The following describes two proteins that form a bound complex.

Sequence of chain A:
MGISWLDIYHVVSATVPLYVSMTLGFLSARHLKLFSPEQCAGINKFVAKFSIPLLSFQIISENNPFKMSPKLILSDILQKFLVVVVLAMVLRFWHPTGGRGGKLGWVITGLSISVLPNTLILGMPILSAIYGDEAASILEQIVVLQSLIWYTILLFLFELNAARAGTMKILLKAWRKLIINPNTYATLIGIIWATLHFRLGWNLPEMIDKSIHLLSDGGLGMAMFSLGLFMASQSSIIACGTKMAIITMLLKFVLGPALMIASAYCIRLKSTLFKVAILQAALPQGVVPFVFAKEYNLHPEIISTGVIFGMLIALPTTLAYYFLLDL

Residue-level contacts at the interface:
Residue F266 in chain B interacts with residue F50 in chain A (closest heavy-atom distance 3.7 Å).
Residue V16 in chain B is in contact with residue M248 in chain A (closest heavy-atom distance 4.0 Å).
Residue L255 in chain B interacts with residue S21 in chain A (closest heavy-atom distance 3.5 Å).
Residue L255 in chain B contacts residue L18 in chain A (closest heavy-atom distance 3.6 Å).
Residue L255 in chain B interacts with residue P17 in chain A (closest heavy-atom distance 3.5 Å).
Residue G259 in chain B interacts with residue G259 in chain A (closest heavy-atom distance 3.8 Å).
Residue L255 in chain B contacts residue G259 in chain A (closest heavy-atom distance 4.1 Å).
Residue A41 in chain B is in contact with residue Q39 in chain A (closest heavy-atom distance 4.0 Å).
Residue F35 in chain B contacts residue F46 in chain A (closest heavy-atom distance 3.7 Å).
Residue F46 in chain B interacts with residue F35 in chain A (closest heavy-atom distance 3.7 Å).
Residue F46 in chain B contacts residue F266 in chain A (closest heavy-atom distance 3.5 Å).
Residue F35 in chain B contacts residue G42 in chain A (closest heavy-atom distance 3.4 Å).
Residue G42 in chain B interacts with residue Q39 in chain A (closest heavy-atom distance 3.5 Å).
Residue P17 in chain B is in contact with residue L255 in chain A (closest heavy-atom distance 3.5 Å).
Residue S28 in chain B is in contact with residue F50 in chain A (closest heavy-atom distance 2.9 Å).
Residue K45 in chain B interacts with residue L34 in chain A (closest heavy-atom distance 2.8 Å).
Residue L18 in chain B is in contact with residue L255 in chain A (closest heavy-atom distance 3.6 Å).
Residue Q39 in chain B interacts with residue G42 in chain A (closest heavy-atom distance 3.5 Å).
Residue F266 in chain B contacts residue F46 in chain A (closest heavy-atom distance 3.5 Å).
Residue S36 in chain B is in contact with residue E38 in chain A (closest heavy-atom distance 3.5 Å).
Residue P17 in chain B is in contact with residue K251 in chain A (closest heavy-atom distance 3.6 Å).
Residue S252 in chain B is in contact with residue P17 in chain A (closest heavy-atom distance 3.6 Å).
Residue L256 in chain B interacts with residue F266 in chain A (closest heavy-atom distance 3.9 Å).
Residue L24 in chain B interacts with residue L256 in chain A (closest heavy-atom distance 3.2 Å).
Residue Q39 in chain B interacts with residue K45 in chain A (closest heavy-atom distance 4.0 Å).
Residue S13 in chain B contacts residue M248 in chain A (closest heavy-atom distance 3.7 Å).
Residue L256 in chain B is in contact with residue G262 in chain A (closest heavy-atom distance 3.9 Å).
Residue S21 in chain B contacts residue L255 in chain A (closest heavy-atom distance 3.6 Å).
Residue G42 in chain B contacts residue F35 in chain A (closest heavy-atom distance 3.4 Å).
Residue F50 in chain B interacts with residue S28 in chain A (closest heavy-atom distance 2.9 Å).
Residue F50 in chain B contacts residue L34 in chain A (closest heavy-atom distance 3.9 Å).
Residue L255 in chain B interacts with residue G262 in chain A (closest heavy-atom distance 3.5 Å).
Residue G262 in chain B interacts with residue L255 in chain A (closest heavy-atom distance 3.5 Å).
Residue E38 in chain B contacts residue S36 in chain A (closest heavy-atom distance 3.5 Å).
Residue F35 in chain B contacts residue F50 in chain A (closest heavy-atom distance 3.9 Å).
Residue L256 in chain B contacts residue S21 in chain A (closest heavy-atom distance 3.5 Å).
Residue G262 in chain B contacts residue L256 in chain A (closest heavy-atom distance 4.0 Å).
Residue L34 in chain B contacts residue K45 in chain A (closest heavy-atom distance 2.4 Å).
Residue L34 in chain B interacts with residue F50 in chain A (closest heavy-atom distance 3.9 Å).
Residue K251 in chain B is in contact with residue S13 in chain A (closest heavy-atom distance 4.0 Å).
Residue Q39 in chain B contacts residue A41 in chain A (closest heavy-atom distance 4.0 Å).
Residue L255 in chain B contacts residue L261 in chain A (closest heavy-atom distance 4.0 Å).
Residue F50 in chain B contacts residue F266 in chain A (closest heavy-atom distance 3.7 Å).
Residue K251 in chain B is in contact with residue P17 in chain A (closest heavy-atom distance 3.5 Å).
Residue S252 in chain B is in contact with residue V20 in chain A (closest heavy-atom distance 3.8 Å).
Residue M248 in chain B interacts with residue V16 in chain A (closest heavy-atom distance 4.0 Å).
Residue M248 in chain B contacts residue S13 in chain A (closest heavy-atom distance 3.7 Å).
Residue Y9 in chain B contacts residue E247 in chain A (closest heavy-atom distance 4.1 Å).
Residue P17 in chain B is in contact with residue S252 in chain A (closest heavy-atom distance 3.5 Å).
Residue F266 in chain B contacts residue L256 in chain A (closest heavy-atom distance 4.0 Å).
Residue L256 in chain B interacts with residue L24 in chain A (closest heavy-atom distance 3.2 Å).
Residue F50 in chain B is in contact with residue F35 in chain A (closest heavy-atom distance 3.9 Å).
Residue E38 in chain B interacts with residue E38 in chain A (closest heavy-atom distance 3.9 Å).
Residue S21 in chain B contacts residue L256 in chain A (closest heavy-atom distance 3.3 Å).
Residue G259 in chain B interacts with residue L255 in chain A (closest heavy-atom distance 4.2 Å).
Residue D258 in chain B contacts residue D258 in chain A (closest heavy-atom distance 4.0 Å).
Residue M263 in chain B contacts residue M263 in chain A (closest heavy-atom distance 3.2 Å).
Residue E38 in chain B interacts with residue Q39 in chain A (closest heavy-atom distance 3.4 Å).
Residue Q39 in chain B interacts with residue E38 in chain A (closest heavy-atom distance 3.4 Å).
Residue V20 in chain B is in contact with residue S252 in chain A (closest heavy-atom distance 3.7 Å).

Sequence of chain B:
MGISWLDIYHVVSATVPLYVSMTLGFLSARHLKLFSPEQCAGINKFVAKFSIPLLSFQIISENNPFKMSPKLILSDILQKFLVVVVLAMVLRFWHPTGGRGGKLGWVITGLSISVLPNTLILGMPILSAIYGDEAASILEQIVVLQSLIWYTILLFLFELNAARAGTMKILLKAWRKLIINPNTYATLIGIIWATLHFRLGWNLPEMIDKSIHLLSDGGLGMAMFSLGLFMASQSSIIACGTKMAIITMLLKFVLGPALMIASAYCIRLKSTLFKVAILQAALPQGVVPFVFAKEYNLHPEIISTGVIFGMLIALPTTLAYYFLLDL